Sequence of chain B:
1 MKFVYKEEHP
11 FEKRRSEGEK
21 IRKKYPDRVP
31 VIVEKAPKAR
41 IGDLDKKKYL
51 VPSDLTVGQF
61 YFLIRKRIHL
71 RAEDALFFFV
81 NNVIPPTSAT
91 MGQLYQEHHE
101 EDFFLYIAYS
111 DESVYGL

The following describes two proteins that form a bound complex.

Sequence of chain A:
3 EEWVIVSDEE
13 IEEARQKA

Interface contacts:
Residue F62 in chain B is in contact with residue K19 in chain A (closest heavy-atom distance 3.5 Å).
Residue K46 in chain B contacts residue V6 in chain A (closest heavy-atom distance 3.8 Å).
Residue Y49 in chain B is in contact with residue V8 in chain A (closest heavy-atom distance 4.4 Å).
Residue R67 in chain B contacts residue V8 in chain A (closest heavy-atom distance 4.2 Å).
Residue K48 in chain B contacts residue W5 in chain A (closest heavy-atom distance 3.4 Å).
Residue P30 in chain B interacts with residue W5 in chain A (closest heavy-atom distance 3.5 Å).
Residue L50 in chain B is in contact with residue I7 in chain A (closest heavy-atom distance 3.9 Å).
Residue R28 in chain B interacts with residue I7 in chain A (closest heavy-atom distance 3.3 Å).
Residue Q59 in chain B interacts with residue A16 in chain A (closest heavy-atom distance 3.7 Å).
Residue I32 in chain B interacts with residue W5 in chain A (closest heavy-atom distance 4.0 Å).
Residue V51 in chain B is in contact with residue V8 in chain A (closest heavy-atom distance 4.2 Å).
Residue L50 in chain B interacts with residue V6 in chain A (closest heavy-atom distance 3.0 Å).
Residue E17 in chain B contacts residue W5 in chain A (closest heavy-atom distance 2.9 Å).
Residue L63 in chain B contacts residue V8 in chain A (closest heavy-atom distance 4.5 Å).
Residue P52 in chain B is in contact with residue R17 in chain A (closest heavy-atom distance 4.5 Å).
Residue L50 in chain B contacts residue W5 in chain A (closest heavy-atom distance 3.4 Å).
Residue V31 in chain B interacts with residue W5 in chain A (closest heavy-atom distance 3.8 Å).
Residue K48 in chain B contacts residue E4 in chain A (closest heavy-atom distance 4.3 Å).
Residue L55 in chain B interacts with residue I13 in chain A (closest heavy-atom distance 4.0 Å).
Residue P52 in chain B contacts residue V8 in chain A (closest heavy-atom distance 4.3 Å).
Residue P52 in chain B interacts with residue I13 in chain A (closest heavy-atom distance 3.6 Å).
Residue F62 in chain B is in contact with residue E15 in chain A (closest heavy-atom distance 3.4 Å).
Residue F104 in chain B interacts with residue W5 in chain A (closest heavy-atom distance 3.5 Å).
Residue Q59 in chain B is in contact with residue A20 in chain A (closest heavy-atom distance 4.1 Å).
Residue L55 in chain B is in contact with residue R17 in chain A (closest heavy-atom distance 3.9 Å).
Residue L50 in chain B contacts residue V8 in chain A (closest heavy-atom distance 3.6 Å).
Residue F62 in chain B is in contact with residue E12 in chain A (closest heavy-atom distance 5.0 Å).
Residue Y25 in chain B interacts with residue I7 in chain A (closest heavy-atom distance 3.5 Å).
Residue I21 in chain B is in contact with residue W5 in chain A (closest heavy-atom distance 3.8 Å).
Residue K46 in chain B is in contact with residue E4 in chain A (closest heavy-atom distance 4.9 Å).
Residue R67 in chain B interacts with residue E12 in chain A (closest heavy-atom distance 2.9 Å).
Residue R67 in chain B contacts residue V6 in chain A (closest heavy-atom distance 3.7 Å).
Residue L63 in chain B contacts residue E12 in chain A (closest heavy-atom distance 3.7 Å).
Residue R28 in chain B interacts with residue D10 in chain A (closest heavy-atom distance 4.5 Å).
Residue F62 in chain B is in contact with residue A16 in chain A (closest heavy-atom distance 3.6 Å).
Residue L63 in chain B is in contact with residue A16 in chain A (closest heavy-atom distance 4.0 Å).
Residue T56 in chain B is in contact with residue R17 in chain A (closest heavy-atom distance 4.8 Å).
Residue Q59 in chain B contacts residue R17 in chain A (closest heavy-atom distance 3.3 Å).
Residue R28 in chain B interacts with residue V8 in chain A (closest heavy-atom distance 4.3 Å).
Residue L63 in chain B is in contact with residue I13 in chain A (closest heavy-atom distance 4.8 Å).
Residue K48 in chain B interacts with residue E3 in chain A (closest heavy-atom distance 2.8 Å).
Residue D54 in chain B contacts residue R17 in chain A (closest heavy-atom distance 3.2 Å).
Residue K66 in chain B is in contact with residue E15 in chain A (closest heavy-atom distance 4.3 Å).
Residue Y49 in chain B is in contact with residue V6 in chain A (closest heavy-atom distance 3.5 Å).
Residue E17 in chain B contacts residue E3 in chain A (closest heavy-atom distance 4.3 Å).
Residue L55 in chain B contacts residue A16 in chain A (closest heavy-atom distance 4.9 Å).
Residue Y49 in chain B is in contact with residue W5 in chain A (closest heavy-atom distance 3.3 Å).
Residue K48 in chain B is in contact with residue V6 in chain A (closest heavy-atom distance 2.9 Å).